Sequence of protein 1:
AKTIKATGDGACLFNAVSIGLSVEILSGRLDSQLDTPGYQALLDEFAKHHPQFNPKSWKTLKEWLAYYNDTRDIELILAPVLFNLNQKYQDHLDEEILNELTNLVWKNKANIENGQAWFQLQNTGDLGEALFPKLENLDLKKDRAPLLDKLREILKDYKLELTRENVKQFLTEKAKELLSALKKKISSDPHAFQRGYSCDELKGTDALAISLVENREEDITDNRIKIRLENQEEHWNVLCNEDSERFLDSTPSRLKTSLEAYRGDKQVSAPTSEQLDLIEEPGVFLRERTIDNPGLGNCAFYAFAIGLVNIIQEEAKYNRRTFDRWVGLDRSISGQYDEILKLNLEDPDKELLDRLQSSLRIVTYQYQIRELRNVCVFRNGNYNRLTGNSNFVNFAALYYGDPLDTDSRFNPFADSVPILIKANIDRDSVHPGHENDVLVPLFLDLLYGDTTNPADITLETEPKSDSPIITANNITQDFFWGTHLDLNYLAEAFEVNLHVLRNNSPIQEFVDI

Residue-level contacts at the interface:
Residue D519 in protein 1 interacts with residue H491 in protein 2 (closest heavy-atom distance 2.8 Å).
Residue D519 in protein 1 contacts residue T490 in protein 2 (closest heavy-atom distance 3.4 Å).
Residue N387 in protein 1 is in contact with residue L251 in protein 2 (closest heavy-atom distance 3.4 Å).
Residue L508 in protein 1 is in contact with residue F289 in protein 2 (closest heavy-atom distance 3.3 Å).
Residue L300 in protein 1 interacts with residue E516 in protein 2 (closest heavy-atom distance 3.1 Å).
Residue K63 in protein 1 interacts with residue E441 in protein 2 (closest heavy-atom distance 3.4 Å).
Residue F289 in protein 1 contacts residue Q515 in protein 2 (closest heavy-atom distance 3.2 Å).
Residue R291 in protein 1 is in contact with residue F517 in protein 2 (closest heavy-atom distance 3.1 Å).
Residue S277 in protein 1 is in contact with residue T392 in protein 2 (closest heavy-atom distance 2.8 Å).
Residue W488 in protein 1 interacts with residue V518 in protein 2 (closest heavy-atom distance 3.4 Å).
Residue R291 in protein 1 is in contact with residue E516 in protein 2 (closest heavy-atom distance 3.1 Å).
Residue R291 in protein 1 contacts residue Q515 in protein 2 (closest heavy-atom distance 3.0 Å).
Residue V518 in protein 1 interacts with residue N302 in protein 2 (closest heavy-atom distance 2.9 Å).
Residue N302 in protein 1 is in contact with residue V518 in protein 2 (closest heavy-atom distance 3.0 Å).
Residue F289 in protein 1 is in contact with residue I514 in protein 2 (closest heavy-atom distance 3.3 Å).
Residue N389 in protein 1 is in contact with residue T254 in protein 2 (closest heavy-atom distance 2.8 Å).
Residue R293 in protein 1 interacts with residue E516 in protein 2 (closest heavy-atom distance 3.1 Å).
Residue N389 in protein 1 is in contact with residue D71 in protein 2 (closest heavy-atom distance 3.0 Å).
Residue R384 in protein 1 contacts residue D71 in protein 2 (closest heavy-atom distance 2.7 Å).
Residue F517 in protein 1 is in contact with residue R293 in protein 2 (closest heavy-atom distance 2.8 Å).
Residue Q515 in protein 1 is in contact with residue L290 in protein 2 (closest heavy-atom distance 3.2 Å).
Residue D519 in protein 1 interacts with residue E292 in protein 2 (closest heavy-atom distance 2.8 Å).
Residue R390 in protein 1 interacts with residue R73 in protein 2 (closest heavy-atom distance 3.4 Å).
Residue E292 in protein 1 is in contact with residue D519 in protein 2 (closest heavy-atom distance 2.8 Å).
Residue T490 in protein 1 contacts residue D519 in protein 2 (closest heavy-atom distance 3.2 Å).
Residue Q515 in protein 1 interacts with residue F289 in protein 2 (closest heavy-atom distance 3.0 Å).
Residue K63 in protein 1 contacts residue Y405 in protein 2 (closest heavy-atom distance 3.0 Å).
Residue R384 in protein 1 is in contact with residue D252 in protein 2 (closest heavy-atom distance 3.0 Å).
Residue N389 in protein 1 interacts with residue D252 in protein 2 (closest heavy-atom distance 3.3 Å).
Residue L290 in protein 1 contacts residue Q515 in protein 2 (closest heavy-atom distance 3.1 Å).
Residue D519 in protein 1 is in contact with residue R293 in protein 2 (closest heavy-atom distance 3.0 Å).
Residue E64 in protein 1 is in contact with residue N442 in protein 2 (closest heavy-atom distance 3.2 Å).
Residue K60 in protein 1 is in contact with residue N442 in protein 2 (closest heavy-atom distance 2.4 Å).
Residue F517 in protein 1 interacts with residue N302 in protein 2 (closest heavy-atom distance 3.3 Å).
Residue H506 in protein 1 contacts residue H506 in protein 2 (closest heavy-atom distance 2.8 Å).
Residue N385 in protein 1 is in contact with residue S247 in protein 2 (closest heavy-atom distance 3.2 Å).
Residue D281 in protein 1 interacts with residue H491 in protein 2 (closest heavy-atom distance 3.1 Å).
Residue N385 in protein 1 is in contact with residue L251 in protein 2 (closest heavy-atom distance 2.7 Å).
Residue N511 in protein 1 is in contact with residue E318 in protein 2 (closest heavy-atom distance 3.3 Å).
Residue F517 in protein 1 contacts residue R291 in protein 2 (closest heavy-atom distance 3.3 Å).
Residue R293 in protein 1 interacts with residue V518 in protein 2 (closest heavy-atom distance 3.1 Å).
Residue E318 in protein 1 is in contact with residue N511 in protein 2 (closest heavy-atom distance 2.9 Å).
Residue H491 in protein 1 contacts residue D519 in protein 2 (closest heavy-atom distance 2.8 Å).
Residue I514 in protein 1 contacts residue F289 in protein 2 (closest heavy-atom distance 3.1 Å).
Residue E284 in protein 1 contacts residue R509 in protein 2 (closest heavy-atom distance 3.2 Å).
Residue R390 in protein 1 contacts residue D71 in protein 2 (closest heavy-atom distance 2.6 Å).
Residue N302 in protein 1 interacts with residue F517 in protein 2 (closest heavy-atom distance 3.2 Å).
Residue L27 in protein 1 is in contact with residue P438 in protein 2 (closest heavy-atom distance 3.1 Å).
Residue N387 in protein 1 is in contact with residue D252 in protein 2 (closest heavy-atom distance 3.1 Å).
Residue N387 in protein 1 contacts residue E248 in protein 2 (closest heavy-atom distance 2.7 Å).
Residue N314 in protein 1 contacts residue P513 in protein 2 (closest heavy-atom distance 3.2 Å).
Residue R293 in protein 1 contacts residue D519 in protein 2 (closest heavy-atom distance 3.0 Å).
Residue Q41 in protein 1 is in contact with residue D407 in protein 2 (closest heavy-atom distance 3.4 Å).
Residue F415 in protein 1 is in contact with residue I520 in protein 2 (closest heavy-atom distance 3.3 Å).
Residue R384 in protein 1 contacts residue T72 in protein 2 (closest heavy-atom distance 2.7 Å).
Residue E516 in protein 1 interacts with residue R293 in protein 2 (closest heavy-atom distance 2.4 Å).
Residue I283 in protein 1 contacts residue V507 in protein 2 (closest heavy-atom distance 3.2 Å).
Residue Q515 in protein 1 is in contact with residue R291 in protein 2 (closest heavy-atom distance 3.1 Å).
Residue R293 in protein 1 is in contact with residue F517 in protein 2 (closest heavy-atom distance 2.8 Å).
Residue S277 in protein 1 interacts with residue N389 in protein 2 (closest heavy-atom distance 3.3 Å).

Sequence of protein 2:
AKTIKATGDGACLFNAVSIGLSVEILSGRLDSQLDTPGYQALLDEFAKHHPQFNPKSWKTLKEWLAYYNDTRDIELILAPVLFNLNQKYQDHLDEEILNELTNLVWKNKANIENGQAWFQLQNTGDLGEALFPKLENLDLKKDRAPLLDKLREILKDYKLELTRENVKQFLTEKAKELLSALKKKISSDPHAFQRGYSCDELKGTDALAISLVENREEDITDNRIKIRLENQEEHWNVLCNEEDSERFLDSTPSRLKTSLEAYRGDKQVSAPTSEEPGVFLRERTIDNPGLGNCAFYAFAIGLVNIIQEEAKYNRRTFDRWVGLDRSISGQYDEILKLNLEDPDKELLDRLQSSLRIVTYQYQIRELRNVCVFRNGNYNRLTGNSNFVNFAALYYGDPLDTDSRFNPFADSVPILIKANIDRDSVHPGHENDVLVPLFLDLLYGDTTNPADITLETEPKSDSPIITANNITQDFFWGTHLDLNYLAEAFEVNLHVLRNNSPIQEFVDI

This data describes a binding interaction between two proteins.